Sequence of protein 2:
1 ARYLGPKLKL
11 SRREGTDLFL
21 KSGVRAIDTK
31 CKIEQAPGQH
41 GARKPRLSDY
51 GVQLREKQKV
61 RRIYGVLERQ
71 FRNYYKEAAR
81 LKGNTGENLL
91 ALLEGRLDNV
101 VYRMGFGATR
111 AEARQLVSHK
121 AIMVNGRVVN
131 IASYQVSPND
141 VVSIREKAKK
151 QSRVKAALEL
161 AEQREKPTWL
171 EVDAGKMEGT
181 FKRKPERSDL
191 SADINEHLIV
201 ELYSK

These two protein chains interact to form a complex.

Interface contacts:
Residue D186 in protein 1 interacts with residue D173 in protein 2 (closest heavy-atom distance 2.5 Å).
Residue D186 in protein 1 is in contact with residue G175 in protein 2 (closest heavy-atom distance 4.7 Å).
Residue N133 in protein 1 interacts with residue E171 in protein 2 (closest heavy-atom distance 3.6 Å).
Residue G168 in protein 1 contacts residue A174 in protein 2 (closest heavy-atom distance 4.1 Å).
Residue N133 in protein 1 is in contact with residue K166 in protein 2 (closest heavy-atom distance 4.7 Å).
Residue G168 in protein 1 contacts residue E159 in protein 2 (closest heavy-atom distance 3.0 Å).
Residue D186 in protein 1 interacts with residue K176 in protein 2 (closest heavy-atom distance 4.6 Å).
Residue D167 in protein 1 interacts with residue E162 in protein 2 (closest heavy-atom distance 4.0 Å).
Residue R132 in protein 1 interacts with residue V172 in protein 2 (closest heavy-atom distance 3.3 Å).
Residue A169 in protein 1 interacts with residue G175 in protein 2 (closest heavy-atom distance 4.0 Å).
Residue G168 in protein 1 interacts with residue E162 in protein 2 (closest heavy-atom distance 3.1 Å).
Residue R132 in protein 1 is in contact with residue D173 in protein 2 (closest heavy-atom distance 3.2 Å).
Residue V119 in protein 1 contacts residue E171 in protein 2 (closest heavy-atom distance 3.4 Å).
Residue D167 in protein 1 interacts with residue E159 in protein 2 (closest heavy-atom distance 3.2 Å).
Residue R132 in protein 1 interacts with residue E171 in protein 2 (closest heavy-atom distance 2.9 Å).
Residue R132 in protein 1 interacts with residue K166 in protein 2 (closest heavy-atom distance 3.6 Å).
Residue R166 in protein 1 is in contact with residue K166 in protein 2 (closest heavy-atom distance 4.7 Å).
Residue R166 in protein 1 interacts with residue E162 in protein 2 (closest heavy-atom distance 4.5 Å).

Sequence of protein 1:
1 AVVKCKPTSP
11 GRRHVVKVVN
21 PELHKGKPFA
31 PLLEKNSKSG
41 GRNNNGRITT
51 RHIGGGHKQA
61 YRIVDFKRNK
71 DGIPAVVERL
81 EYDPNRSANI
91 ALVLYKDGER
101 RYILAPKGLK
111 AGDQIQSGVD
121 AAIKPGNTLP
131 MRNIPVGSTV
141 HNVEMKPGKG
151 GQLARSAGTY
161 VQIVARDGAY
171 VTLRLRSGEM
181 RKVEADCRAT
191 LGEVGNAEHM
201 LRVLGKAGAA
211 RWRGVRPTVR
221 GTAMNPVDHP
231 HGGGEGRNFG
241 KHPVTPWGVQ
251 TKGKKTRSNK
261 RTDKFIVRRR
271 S